Interface contacts:
Residue R59 in protein 2 contacts residue V54 in protein 1 (closest heavy-atom distance 4.7 Å).
Residue E14 in protein 2 interacts with residue R16 in protein 1 (closest heavy-atom distance 3.0 Å).
Residue M1 in protein 2 interacts with residue E30 in protein 1 (closest heavy-atom distance 4.8 Å).
Residue L55 in protein 2 contacts residue L55 in protein 1 (closest heavy-atom distance 3.7 Å).
Residue Y5 in protein 2 contacts residue F26 in protein 1 (closest heavy-atom distance 4.8 Å).
Residue P6 in protein 2 is in contact with residue S25 in protein 1 (closest heavy-atom distance 3.6 Å).
Residue P3 in protein 2 interacts with residue T28 in protein 1 (closest heavy-atom distance 5.0 Å).
Residue R51 in protein 2 contacts residue A52 in protein 1 (closest heavy-atom distance 4.2 Å).
Residue A48 in protein 2 contacts residue A52 in protein 1 (closest heavy-atom distance 4.0 Å).
Residue P3 in protein 2 contacts residue I27 in protein 1 (closest heavy-atom distance 3.8 Å).
Residue L10 in protein 2 contacts residue F18 in protein 1 (closest heavy-atom distance 2.8 Å).
Residue P3 in protein 2 interacts with residue F26 in protein 1 (closest heavy-atom distance 3.4 Å).
Residue A48 in protein 2 contacts residue A48 in protein 1 (closest heavy-atom distance 4.0 Å).
Residue Y5 in protein 2 contacts residue I19 in protein 1 (closest heavy-atom distance 4.7 Å).
Residue R51 in protein 2 contacts residue L55 in protein 1 (closest heavy-atom distance 4.5 Å).
Residue H15 in protein 2 interacts with residue W13 in protein 1 (closest heavy-atom distance 3.7 Å).
Residue A9 in protein 2 contacts residue I19 in protein 1 (closest heavy-atom distance 4.5 Å).
Residue E14 in protein 2 is in contact with residue W13 in protein 1 (closest heavy-atom distance 4.1 Å).
Residue F7 in protein 2 contacts residue I19 in protein 1 (closest heavy-atom distance 4.3 Å).
Residue Q58 in protein 2 interacts with residue R59 in protein 1 (closest heavy-atom distance 2.8 Å).
Residue F7 in protein 2 is in contact with residue D22 in protein 1 (closest heavy-atom distance 4.0 Å).
Residue A49 in protein 2 is in contact with residue A48 in protein 1 (closest heavy-atom distance 3.8 Å).
Residue Y5 in protein 2 is in contact with residue S25 in protein 1 (closest heavy-atom distance 4.2 Å).
Residue D11 in protein 2 contacts residue R16 in protein 1 (closest heavy-atom distance 4.6 Å).
Residue Y5 in protein 2 interacts with residue R24 in protein 1 (closest heavy-atom distance 4.2 Å).
Residue D11 in protein 2 contacts residue R17 in protein 1 (closest heavy-atom distance 3.5 Å).
Residue Q56 in protein 2 is in contact with residue L55 in protein 1 (closest heavy-atom distance 3.7 Å).
Residue R59 in protein 2 interacts with residue R59 in protein 1 (closest heavy-atom distance 4.7 Å).
Residue R59 in protein 2 interacts with residue L55 in protein 1 (closest heavy-atom distance 3.5 Å).
Residue L10 in protein 2 interacts with residue V20 in protein 1 (closest heavy-atom distance 3.8 Å).
Residue L10 in protein 2 is in contact with residue R17 in protein 1 (closest heavy-atom distance 4.3 Å).
Residue A9 in protein 2 contacts residue R17 in protein 1 (closest heavy-atom distance 3.6 Å).
Residue Y4 in protein 2 contacts residue R24 in protein 1 (closest heavy-atom distance 3.2 Å).
Residue A9 in protein 2 is in contact with residue F18 in protein 1 (closest heavy-atom distance 3.7 Å).
Residue V12 in protein 2 contacts residue F18 in protein 1 (closest heavy-atom distance 3.7 Å).
Residue V12 in protein 2 contacts residue R16 in protein 1 (closest heavy-atom distance 4.7 Å).
Residue R16 in protein 2 interacts with residue W13 in protein 1 (closest heavy-atom distance 2.5 Å).
Residue L66 in protein 2 interacts with residue L66 in protein 1 (closest heavy-atom distance 4.5 Å).
Residue P6 in protein 2 is in contact with residue D22 in protein 1 (closest heavy-atom distance 3.8 Å).
Residue R59 in protein 2 is in contact with residue Q58 in protein 1 (closest heavy-atom distance 2.4 Å).
Residue D11 in protein 2 interacts with residue F18 in protein 1 (closest heavy-atom distance 4.6 Å).
Residue D8 in protein 2 contacts residue I19 in protein 1 (closest heavy-atom distance 3.7 Å).
Residue Y4 in protein 2 contacts residue F26 in protein 1 (closest heavy-atom distance 2.5 Å).
Residue Y4 in protein 2 is in contact with residue I27 in protein 1 (closest heavy-atom distance 4.6 Å).
Residue W13 in protein 2 contacts residue H15 in protein 1 (closest heavy-atom distance 4.6 Å).
Residue A48 in protein 2 interacts with residue A49 in protein 1 (closest heavy-atom distance 3.8 Å).
Residue E14 in protein 2 contacts residue F18 in protein 1 (closest heavy-atom distance 4.4 Å).
Residue L55 in protein 2 contacts residue Q56 in protein 1 (closest heavy-atom distance 3.3 Å).
Residue L76 in protein 2 is in contact with residue L76 in protein 1 (closest heavy-atom distance 3.8 Å).
Residue L55 in protein 2 interacts with residue A52 in protein 1 (closest heavy-atom distance 3.8 Å).
Residue V12 in protein 2 contacts residue E14 in protein 1 (closest heavy-atom distance 4.9 Å).
Residue L55 in protein 2 is in contact with residue R59 in protein 1 (closest heavy-atom distance 3.8 Å).
Residue E14 in protein 2 contacts residue E14 in protein 1 (closest heavy-atom distance 2.9 Å).
Residue R16 in protein 2 is in contact with residue E14 in protein 1 (closest heavy-atom distance 4.6 Å).
Residue F7 in protein 2 is in contact with residue V20 in protein 1 (closest heavy-atom distance 4.4 Å).
Residue A52 in protein 2 contacts residue L55 in protein 1 (closest heavy-atom distance 3.8 Å).
Residue P6 in protein 2 contacts residue R24 in protein 1 (closest heavy-atom distance 3.4 Å).
Residue L10 in protein 2 interacts with residue I19 in protein 1 (closest heavy-atom distance 4.8 Å).
Residue Y4 in protein 2 interacts with residue S25 in protein 1 (closest heavy-atom distance 3.3 Å).
Residue D2 in protein 2 interacts with residue T28 in protein 1 (closest heavy-atom distance 4.8 Å).

Sequence of protein 1:
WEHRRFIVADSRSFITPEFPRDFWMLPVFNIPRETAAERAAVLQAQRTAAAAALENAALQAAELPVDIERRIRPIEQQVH

Sequence of protein 2:
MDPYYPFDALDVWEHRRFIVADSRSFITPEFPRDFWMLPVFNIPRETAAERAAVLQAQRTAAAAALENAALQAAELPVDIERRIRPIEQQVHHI

The following describes two proteins that form a bound complex.